Contacts between the two chains:
Residue A62 in chain B contacts residue M104 in chain A (closest heavy-atom distance 3.6 Å).
Residue V41 in chain B interacts with residue N65 in chain A (closest heavy-atom distance 3.9 Å).
Residue R59 in chain B interacts with residue R102 in chain A (closest heavy-atom distance 3.5 Å).
Residue R43 in chain B is in contact with residue W69 in chain A (closest heavy-atom distance 4.2 Å).
Residue F105 in chain B contacts residue T55 in chain A (closest heavy-atom distance 3.7 Å).
Residue R59 in chain B is in contact with residue Y71 in chain A (closest heavy-atom distance 4.0 Å).
Residue R43 in chain B interacts with residue N68 in chain A (closest heavy-atom distance 4.3 Å).
Residue F39 in chain B is in contact with residue W69 in chain A (closest heavy-atom distance 3.8 Å).
Residue Y68 in chain B contacts residue M104 in chain A (closest heavy-atom distance 3.4 Å).
Residue K58 in chain B interacts with residue P100 in chain A (closest heavy-atom distance 3.8 Å).
Residue Y10 in chain B contacts residue Y39 in chain A (closest heavy-atom distance 3.2 Å).
Residue R59 in chain B is in contact with residue P100 in chain A (closest heavy-atom distance 3.7 Å).
Residue Q55 in chain B interacts with residue P100 in chain A (closest heavy-atom distance 3.4 Å).
Residue A62 in chain B contacts residue Y103 in chain A (closest heavy-atom distance 3.6 Å).
Residue V41 in chain B is in contact with residue A62 in chain A (closest heavy-atom distance 3.3 Å).
Residue E63 in chain B contacts residue Y103 in chain A (closest heavy-atom distance 3.9 Å).
Residue R43 in chain B contacts residue R67 in chain A (closest heavy-atom distance 2.4 Å).
Residue R9 in chain B interacts with residue F42 in chain A (closest heavy-atom distance 3.0 Å).
Residue G13 in chain B interacts with residue F42 in chain A (closest heavy-atom distance 3.4 Å).
Residue D38 in chain B is in contact with residue W69 in chain A (closest heavy-atom distance 3.3 Å).
Residue A17 in chain B contacts residue F42 in chain A (closest heavy-atom distance 3.5 Å).
Residue G13 in chain B contacts residue A46 in chain A (closest heavy-atom distance 3.7 Å).
Residue E52 in chain B interacts with residue Y71 in chain A (closest heavy-atom distance 4.0 Å).
Residue N20 in chain B is in contact with residue F42 in chain A (closest heavy-atom distance 3.6 Å).
Residue K69 in chain B contacts residue M104 in chain A (closest heavy-atom distance 3.3 Å).
Residue M56 in chain B is in contact with residue R67 in chain A (closest heavy-atom distance 4.2 Å).
Residue T67 in chain B is in contact with residue M104 in chain A (closest heavy-atom distance 3.3 Å).
Residue K69 in chain B is in contact with residue T107 in chain A (closest heavy-atom distance 4.3 Å).
Residue A62 in chain B contacts residue P100 in chain A (closest heavy-atom distance 3.8 Å).
Residue M56 in chain B interacts with residue W69 in chain A (closest heavy-atom distance 4.1 Å).
Residue R59 in chain B is in contact with residue W99 in chain A (closest heavy-atom distance 2.8 Å).
Residue T67 in chain B interacts with residue A105 in chain A (closest heavy-atom distance 2.5 Å).
Residue K58 in chain B is in contact with residue M104 in chain A (closest heavy-atom distance 3.6 Å).
Residue K69 in chain B contacts residue I97 in chain A (closest heavy-atom distance 4.1 Å).
Residue A17 in chain B interacts with residue G43 in chain A (closest heavy-atom distance 3.7 Å).
Residue Y68 in chain B is in contact with residue A105 in chain A (closest heavy-atom distance 3.3 Å).
Residue Y10 in chain B is in contact with residue F42 in chain A (closest heavy-atom distance 3.6 Å).
Residue L14 in chain B is in contact with residue G43 in chain A (closest heavy-atom distance 4.3 Å).
Residue L14 in chain B is in contact with residue T47 in chain A (closest heavy-atom distance 3.4 Å).
Residue G70 in chain B contacts residue T107 in chain A (closest heavy-atom distance 4.3 Å).
Residue L14 in chain B contacts residue A46 in chain A (closest heavy-atom distance 3.7 Å).
Residue D73 in chain B is in contact with residue E101 in chain A (closest heavy-atom distance 3.5 Å).
Residue M56 in chain B interacts with residue Y71 in chain A (closest heavy-atom distance 3.5 Å).
Residue K69 in chain B is in contact with residue E101 in chain A (closest heavy-atom distance 3.1 Å).
Residue M56 in chain B is in contact with residue N68 in chain A (closest heavy-atom distance 3.2 Å).
Residue F105 in chain B is in contact with residue A62 in chain A (closest heavy-atom distance 3.3 Å).
Residue K69 in chain B interacts with residue A105 in chain A (closest heavy-atom distance 3.1 Å).
Residue G42 in chain B is in contact with residue K66 in chain A (closest heavy-atom distance 4.1 Å).
Residue K69 in chain B contacts residue E106 in chain A (closest heavy-atom distance 2.6 Å).
Residue Y16 in chain B interacts with residue F42 in chain A (closest heavy-atom distance 3.8 Å).
Residue R9 in chain B contacts residue Y39 in chain A (closest heavy-atom distance 3.2 Å).
Residue A5 in chain B interacts with residue W69 in chain A (closest heavy-atom distance 3.5 Å).
Residue Q55 in chain B interacts with residue Y71 in chain A (closest heavy-atom distance 3.2 Å).
Residue F105 in chain B interacts with residue W58 in chain A (closest heavy-atom distance 3.5 Å).
Residue R43 in chain B contacts residue K66 in chain A (closest heavy-atom distance 3.5 Å).
Residue Y68 in chain B contacts residue E106 in chain A (closest heavy-atom distance 3.9 Å).
Residue Y10 in chain B interacts with residue R38 in chain A (closest heavy-atom distance 3.2 Å).
Residue R59 in chain B is in contact with residue Y103 in chain A (closest heavy-atom distance 3.5 Å).
Residue G42 in chain B is in contact with residue A62 in chain A (closest heavy-atom distance 3.9 Å).
Residue L72 in chain B is in contact with residue M104 in chain A (closest heavy-atom distance 3.9 Å).

Sequence of chain B:
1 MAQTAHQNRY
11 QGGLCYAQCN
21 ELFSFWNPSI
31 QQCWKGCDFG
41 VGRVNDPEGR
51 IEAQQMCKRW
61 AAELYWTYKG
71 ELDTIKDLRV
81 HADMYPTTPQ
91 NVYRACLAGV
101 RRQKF

These two protein chains interact to form a complex.

Sequence of chain A:
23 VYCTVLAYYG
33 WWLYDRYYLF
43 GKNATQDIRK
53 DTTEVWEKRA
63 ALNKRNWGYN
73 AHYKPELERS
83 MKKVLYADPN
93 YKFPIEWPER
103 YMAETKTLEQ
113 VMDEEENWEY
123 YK